Sequence of the second protein:
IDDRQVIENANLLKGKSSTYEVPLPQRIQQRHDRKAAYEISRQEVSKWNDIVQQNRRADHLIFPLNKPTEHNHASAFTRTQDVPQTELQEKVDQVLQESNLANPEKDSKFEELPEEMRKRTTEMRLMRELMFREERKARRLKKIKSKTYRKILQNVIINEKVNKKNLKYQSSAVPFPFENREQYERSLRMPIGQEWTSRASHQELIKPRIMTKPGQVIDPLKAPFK

Sequence of the first protein:
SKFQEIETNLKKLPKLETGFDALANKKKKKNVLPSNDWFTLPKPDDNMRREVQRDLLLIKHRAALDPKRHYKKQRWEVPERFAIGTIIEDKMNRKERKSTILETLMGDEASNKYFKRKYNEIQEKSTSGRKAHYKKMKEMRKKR

Contacts between the two chains:
Residue T378 in the second protein contacts residue Q53 in the first protein (closest heavy-atom distance 3.9 Å).
Residue T378 in the second protein interacts with residue F52 in the first protein (closest heavy-atom distance 3.6 Å).
Residue L382 in the second protein contacts residue F52 in the first protein (closest heavy-atom distance 4.7 Å).
Residue L382 in the second protein contacts residue E56 in the first protein (closest heavy-atom distance 3.4 Å).
Residue E385 in the second protein interacts with residue E56 in the first protein (closest heavy-atom distance 5.0 Å).
Residue E379 in the second protein interacts with residue F52 in the first protein (closest heavy-atom distance 3.5 Å).

This data describes a binding interaction between two proteins.